The following describes two proteins that form a bound complex.

Contacts between the two chains:
Residue G144 in protein 1 interacts with residue E87 in protein 2 (closest heavy-atom distance 4.9 Å).
Residue G144 in protein 1 interacts with residue S88 in protein 2 (closest heavy-atom distance 4.8 Å).
Residue A142 in protein 1 is in contact with residue Y89 in protein 2 (closest heavy-atom distance 4.8 Å).
Residue G143 in protein 1 contacts residue E87 in protein 2 (closest heavy-atom distance 4.3 Å).
Residue G143 in protein 1 is in contact with residue S88 in protein 2 (closest heavy-atom distance 2.9 Å).
Residue A142 in protein 1 is in contact with residue S88 in protein 2 (closest heavy-atom distance 3.5 Å).
Residue M104 in protein 1 interacts with residue D15 in protein 2 (closest heavy-atom distance 4.7 Å).
Residue M104 in protein 1 is in contact with residue L16 in protein 2 (closest heavy-atom distance 4.4 Å).
Residue M104 in protein 1 contacts residue S14 in protein 2 (closest heavy-atom distance 4.4 Å).

Sequence of protein 1:
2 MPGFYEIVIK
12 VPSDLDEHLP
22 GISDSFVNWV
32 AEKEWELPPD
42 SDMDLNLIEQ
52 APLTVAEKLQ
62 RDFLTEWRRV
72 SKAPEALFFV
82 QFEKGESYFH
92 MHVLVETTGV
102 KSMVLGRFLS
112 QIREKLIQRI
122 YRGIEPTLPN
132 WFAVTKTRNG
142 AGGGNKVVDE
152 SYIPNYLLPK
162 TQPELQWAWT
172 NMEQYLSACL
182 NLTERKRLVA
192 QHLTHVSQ

Sequence of protein 2:
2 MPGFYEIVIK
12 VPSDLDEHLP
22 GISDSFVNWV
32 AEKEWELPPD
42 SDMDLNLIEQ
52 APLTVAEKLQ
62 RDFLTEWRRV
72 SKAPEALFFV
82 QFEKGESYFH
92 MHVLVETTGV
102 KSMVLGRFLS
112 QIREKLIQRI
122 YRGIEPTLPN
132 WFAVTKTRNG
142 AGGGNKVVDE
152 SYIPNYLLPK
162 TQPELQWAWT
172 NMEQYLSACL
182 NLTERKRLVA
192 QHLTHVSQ